This data describes a binding interaction between two proteins.

Sequence of chain A:
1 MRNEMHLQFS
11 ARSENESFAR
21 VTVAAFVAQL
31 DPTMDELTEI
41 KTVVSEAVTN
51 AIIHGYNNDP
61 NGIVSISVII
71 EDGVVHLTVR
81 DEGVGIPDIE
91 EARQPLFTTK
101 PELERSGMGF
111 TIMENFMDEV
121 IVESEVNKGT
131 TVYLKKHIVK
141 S

Interface contacts:
Residue I112 in chain A interacts with residue M96 in chain B (closest heavy-atom distance 3.5 Å).
Residue F116 in chain A contacts residue M96 in chain B (closest heavy-atom distance 3.6 Å).
Residue E46 in chain A is in contact with residue A61 in chain B (closest heavy-atom distance 2.6 Å).
Residue S45 in chain A is in contact with residue F58 in chain B (closest heavy-atom distance 3.8 Å).
Residue S106 in chain A contacts residue F100 in chain B (closest heavy-atom distance 4.0 Å).
Residue S13 in chain A is in contact with residue H27 in chain B (closest heavy-atom distance 4.0 Å).
Residue S45 in chain A interacts with residue D26 in chain B (closest heavy-atom distance 4.2 Å).
Residue I112 in chain A contacts residue D60 in chain B (closest heavy-atom distance 4.8 Å).
Residue R20 in chain A interacts with residue F58 in chain B (closest heavy-atom distance 3.3 Å).
Residue R20 in chain A interacts with residue E24 in chain B (closest heavy-atom distance 3.1 Å).
Residue T49 in chain A interacts with residue D60 in chain B (closest heavy-atom distance 4.3 Å).
Residue E16 in chain A interacts with residue D26 in chain B (closest heavy-atom distance 4.0 Å).
Residue T42 in chain A interacts with residue D60 in chain B (closest heavy-atom distance 4.7 Å).
Residue T42 in chain A interacts with residue M59 in chain B (closest heavy-atom distance 4.2 Å).
Residue I112 in chain A contacts residue L93 in chain B (closest heavy-atom distance 3.3 Å).
Residue E39 in chain A contacts residue R92 in chain B (closest heavy-atom distance 2.6 Å).
Residue R20 in chain A is in contact with residue D26 in chain B (closest heavy-atom distance 2.8 Å).
Residue T49 in chain A contacts residue S62 in chain B (closest heavy-atom distance 4.3 Å).
Residue E104 in chain A contacts residue G69 in chain B (closest heavy-atom distance 4.2 Å).
Residue T42 in chain A contacts residue F58 in chain B (closest heavy-atom distance 3.5 Å).
Residue T111 in chain A contacts residue M96 in chain B (closest heavy-atom distance 4.2 Å).
Residue I112 in chain A contacts residue A61 in chain B (closest heavy-atom distance 3.9 Å).
Residue N58 in chain A contacts residue H27 in chain B (closest heavy-atom distance 4.0 Å).
Residue S106 in chain A is in contact with residue A61 in chain B (closest heavy-atom distance 3.7 Å).
Residue E16 in chain A contacts residue H28 in chain B (closest heavy-atom distance 3.1 Å).
Residue E46 in chain A interacts with residue S62 in chain B (closest heavy-atom distance 4.3 Å).
Residue I53 in chain A is in contact with residue H27 in chain B (closest heavy-atom distance 3.3 Å).
Residue G109 in chain A contacts residue A61 in chain B (closest heavy-atom distance 3.9 Å).
Residue L96 in chain A interacts with residue S97 in chain B (closest heavy-atom distance 3.9 Å).
Residue S106 in chain A contacts residue G65 in chain B (closest heavy-atom distance 4.3 Å).
Residue M108 in chain A interacts with residue L64 in chain B (closest heavy-atom distance 3.8 Å).
Residue S13 in chain A is in contact with residue D26 in chain B (closest heavy-atom distance 4.9 Å).
Residue E46 in chain A is in contact with residue D60 in chain B (closest heavy-atom distance 3.2 Å).
Residue E104 in chain A interacts with residue G65 in chain B (closest heavy-atom distance 3.6 Å).
Residue R105 in chain A contacts residue H27 in chain B (closest heavy-atom distance 4.5 Å).
Residue F116 in chain A contacts residue R92 in chain B (closest heavy-atom distance 3.3 Å).
Residue S17 in chain A is in contact with residue D26 in chain B (closest heavy-atom distance 3.9 Å).
Residue F116 in chain A interacts with residue L93 in chain B (closest heavy-atom distance 4.1 Å).
Residue E104 in chain A is in contact with residue V66 in chain B (closest heavy-atom distance 3.7 Å).
Residue L96 in chain A interacts with residue L99 in chain B (closest heavy-atom distance 3.5 Å).
Residue S45 in chain A is in contact with residue D60 in chain B (closest heavy-atom distance 3.0 Å).
Residue K41 in chain A is in contact with residue F58 in chain B (closest heavy-atom distance 4.3 Å).
Residue I52 in chain A interacts with residue H27 in chain B (closest heavy-atom distance 4.7 Å).
Residue S17 in chain A is in contact with residue S5 in chain B (closest heavy-atom distance 4.6 Å).
Residue I112 in chain A contacts residue L64 in chain B (closest heavy-atom distance 4.5 Å).
Residue N115 in chain A interacts with residue M96 in chain B (closest heavy-atom distance 3.1 Å).
Residue M108 in chain A interacts with residue M96 in chain B (closest heavy-atom distance 3.3 Å).
Residue R105 in chain A interacts with residue S62 in chain B (closest heavy-atom distance 2.5 Å).
Residue S13 in chain A interacts with residue H28 in chain B (closest heavy-atom distance 3.0 Å).
Residue E104 in chain A is in contact with residue R34 in chain B (closest heavy-atom distance 3.2 Å).
Residue S17 in chain A contacts residue E24 in chain B (closest heavy-atom distance 3.9 Å).
Residue M108 in chain A is in contact with residue S97 in chain B (closest heavy-atom distance 4.0 Å).
Residue N115 in chain A contacts residue R92 in chain B (closest heavy-atom distance 4.0 Å).
Residue S106 in chain A contacts residue L64 in chain B (closest heavy-atom distance 4.2 Å).
Residue M108 in chain A interacts with residue A61 in chain B (closest heavy-atom distance 4.4 Å).
Residue E14 in chain A interacts with residue H28 in chain B (closest heavy-atom distance 3.5 Å).
Residue E16 in chain A interacts with residue H27 in chain B (closest heavy-atom distance 3.0 Å).
Residue M108 in chain A contacts residue F100 in chain B (closest heavy-atom distance 3.7 Å).
Residue E104 in chain A contacts residue R70 in chain B (closest heavy-atom distance 2.4 Å).
Residue T49 in chain A interacts with residue H27 in chain B (closest heavy-atom distance 3.6 Å).

Sequence of chain B:
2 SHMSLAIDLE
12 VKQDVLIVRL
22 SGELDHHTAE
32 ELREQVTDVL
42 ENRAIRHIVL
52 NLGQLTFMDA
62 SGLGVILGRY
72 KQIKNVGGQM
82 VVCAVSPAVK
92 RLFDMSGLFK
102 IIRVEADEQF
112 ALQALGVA